This data describes a binding interaction between two proteins.

Sequence of chain B:
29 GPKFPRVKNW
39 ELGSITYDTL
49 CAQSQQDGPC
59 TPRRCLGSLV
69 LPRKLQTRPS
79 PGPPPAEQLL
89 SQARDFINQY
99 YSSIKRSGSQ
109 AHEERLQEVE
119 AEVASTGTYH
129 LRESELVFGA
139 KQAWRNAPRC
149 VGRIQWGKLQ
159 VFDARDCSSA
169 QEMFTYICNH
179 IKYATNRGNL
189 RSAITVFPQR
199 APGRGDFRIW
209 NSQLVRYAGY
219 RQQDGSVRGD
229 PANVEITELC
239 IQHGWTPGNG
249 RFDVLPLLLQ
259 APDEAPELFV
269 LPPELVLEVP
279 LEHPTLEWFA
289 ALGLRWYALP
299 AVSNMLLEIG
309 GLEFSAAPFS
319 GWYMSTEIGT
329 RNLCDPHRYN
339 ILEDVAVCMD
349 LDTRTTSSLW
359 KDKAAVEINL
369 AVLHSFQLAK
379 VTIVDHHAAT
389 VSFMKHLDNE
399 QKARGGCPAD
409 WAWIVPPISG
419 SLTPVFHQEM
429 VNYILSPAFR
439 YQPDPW

Interface contacts:
Residue H335 in chain B interacts with residue W38 in chain A (closest heavy-atom distance 3.5 Å).
Residue R62 in chain B interacts with residue N430 in chain A (closest heavy-atom distance 3.2 Å).
Residue N430 in chain B interacts with residue R62 in chain A (closest heavy-atom distance 3.2 Å).
Residue C58 in chain B is in contact with residue C58 in chain A (closest heavy-atom distance 3.4 Å).
Residue S356 in chain B interacts with residue L368 in chain A (closest heavy-atom distance 3.4 Å).
Residue P60 in chain B interacts with residue G56 in chain A (closest heavy-atom distance 2.5 Å).
Residue D55 in chain B is in contact with residue R61 in chain A (closest heavy-atom distance 3.2 Å).
Residue D360 in chain B is in contact with residue H384 in chain A (closest heavy-atom distance 2.9 Å).
Residue S419 in chain B is in contact with residue T328 in chain A (closest heavy-atom distance 3.2 Å).
Residue E39 in chain B interacts with residue P334 in chain A (closest heavy-atom distance 3.4 Å).
Residue D360 in chain B interacts with residue S417 in chain A (closest heavy-atom distance 2.4 Å).
Residue S52 in chain B is in contact with residue R61 in chain A (closest heavy-atom distance 2.6 Å).
Residue Q375 in chain B is in contact with residue S355 in chain A (closest heavy-atom distance 3.5 Å).
Residue P334 in chain B contacts residue E39 in chain A (closest heavy-atom distance 3.5 Å).
Residue P415 in chain B contacts residue G418 in chain A (closest heavy-atom distance 3.3 Å).
Residue C63 in chain B is in contact with residue N430 in chain A (closest heavy-atom distance 2.9 Å).
Residue R34 in chain B is in contact with residue L67 in chain A (closest heavy-atom distance 3.5 Å).
Residue T354 in chain B contacts residue D383 in chain A (closest heavy-atom distance 2.8 Å).
Residue W38 in chain B is in contact with residue V68 in chain A (closest heavy-atom distance 3.5 Å).
Residue L67 in chain B interacts with residue R34 in chain A (closest heavy-atom distance 3.5 Å).
Residue G418 in chain B interacts with residue P415 in chain A (closest heavy-atom distance 3.2 Å).
Residue C58 in chain B interacts with residue T59 in chain A (closest heavy-atom distance 3.3 Å).
Residue P60 in chain B is in contact with residue C58 in chain A (closest heavy-atom distance 3.0 Å).
Residue L368 in chain B is in contact with residue S355 in chain A (closest heavy-atom distance 3.5 Å).
Residue D383 in chain B contacts residue S355 in chain A (closest heavy-atom distance 3.4 Å).
Residue S417 in chain B is in contact with residue D360 in chain A (closest heavy-atom distance 2.5 Å).
Residue W38 in chain B is in contact with residue H335 in chain A (closest heavy-atom distance 3.4 Å).
Residue P415 in chain B contacts residue S419 in chain A (closest heavy-atom distance 2.9 Å).
Residue R61 in chain B is in contact with residue S52 in chain A (closest heavy-atom distance 3.2 Å).
Residue T328 in chain B contacts residue S419 in chain A (closest heavy-atom distance 3.0 Å).
Residue V68 in chain B is in contact with residue E427 in chain A (closest heavy-atom distance 2.9 Å).
Residue D383 in chain B is in contact with residue T354 in chain A (closest heavy-atom distance 2.6 Å).
Residue W409 in chain B is in contact with residue A410 in chain A (closest heavy-atom distance 3.5 Å).
Residue P60 in chain B is in contact with residue D55 in chain A (closest heavy-atom distance 3.2 Å).
Residue C58 in chain B interacts with residue P60 in chain A (closest heavy-atom distance 3.2 Å).
Residue R61 in chain B interacts with residue Y431 in chain A (closest heavy-atom distance 3.4 Å).
Residue E427 in chain B is in contact with residue L67 in chain A (closest heavy-atom distance 3.5 Å).
Residue D360 in chain B interacts with residue H385 in chain A (closest heavy-atom distance 2.7 Å).
Residue S419 in chain B contacts residue P415 in chain A (closest heavy-atom distance 2.9 Å).
Residue D333 in chain B interacts with residue H425 in chain A (closest heavy-atom distance 3.4 Å).
Residue L67 in chain B contacts residue E427 in chain A (closest heavy-atom distance 3.5 Å).
Residue A410 in chain B contacts residue W409 in chain A (closest heavy-atom distance 3.5 Å).
Residue V68 in chain B contacts residue W38 in chain A (closest heavy-atom distance 3.4 Å).
Residue E427 in chain B interacts with residue V68 in chain A (closest heavy-atom distance 2.8 Å).
Residue D55 in chain B is in contact with residue P60 in chain A (closest heavy-atom distance 3.2 Å).
Residue A50 in chain B is in contact with residue R61 in chain A (closest heavy-atom distance 2.9 Å).
Residue L368 in chain B interacts with residue S356 in chain A (closest heavy-atom distance 3.4 Å).
Residue T59 in chain B contacts residue C58 in chain A (closest heavy-atom distance 3.2 Å).
Residue N430 in chain B interacts with residue C63 in chain A (closest heavy-atom distance 2.8 Å).
Residue Y431 in chain B is in contact with residue R61 in chain A (closest heavy-atom distance 3.3 Å).
Residue H385 in chain B interacts with residue D360 in chain A (closest heavy-atom distance 2.7 Å).
Residue H425 in chain B interacts with residue D333 in chain A (closest heavy-atom distance 3.4 Å).
Residue R61 in chain B is in contact with residue C49 in chain A (closest heavy-atom distance 3.2 Å).
Residue M428 in chain B is in contact with residue S66 in chain A (closest heavy-atom distance 2.7 Å).
Residue S66 in chain B contacts residue M428 in chain A (closest heavy-atom distance 2.9 Å).
Residue R61 in chain B contacts residue A50 in chain A (closest heavy-atom distance 2.7 Å).
Residue S355 in chain B is in contact with residue D383 in chain A (closest heavy-atom distance 3.4 Å).
Residue G56 in chain B contacts residue P60 in chain A (closest heavy-atom distance 2.5 Å).
Residue Q53 in chain B is in contact with residue R61 in chain A (closest heavy-atom distance 3.5 Å).
Residue H384 in chain B interacts with residue D360 in chain A (closest heavy-atom distance 2.8 Å).

Sequence of chain A:
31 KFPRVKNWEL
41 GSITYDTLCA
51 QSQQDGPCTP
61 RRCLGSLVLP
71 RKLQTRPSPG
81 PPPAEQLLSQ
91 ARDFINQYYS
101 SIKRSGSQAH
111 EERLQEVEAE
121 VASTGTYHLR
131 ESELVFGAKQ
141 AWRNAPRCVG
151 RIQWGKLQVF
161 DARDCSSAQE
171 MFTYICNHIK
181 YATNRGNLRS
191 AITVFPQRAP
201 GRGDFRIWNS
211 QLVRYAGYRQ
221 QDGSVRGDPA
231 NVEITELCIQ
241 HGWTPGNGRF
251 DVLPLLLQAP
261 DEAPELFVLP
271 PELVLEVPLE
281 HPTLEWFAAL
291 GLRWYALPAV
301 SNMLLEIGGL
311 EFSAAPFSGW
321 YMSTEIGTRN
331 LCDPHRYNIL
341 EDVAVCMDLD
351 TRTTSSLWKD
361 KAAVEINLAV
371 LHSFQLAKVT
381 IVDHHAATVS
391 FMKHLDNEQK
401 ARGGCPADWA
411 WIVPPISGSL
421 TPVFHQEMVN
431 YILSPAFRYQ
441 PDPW